The following describes two proteins that form a bound complex.

Contacts between the two chains:
Residue R38 in the second protein is in contact with residue L281 in the first protein (closest heavy-atom distance 3.7 Å).
Residue H60 in the second protein interacts with residue G241 in the first protein (closest heavy-atom distance 3.2 Å).
Residue W55 in the second protein contacts residue V289 in the first protein (closest heavy-atom distance 4.1 Å).
Residue T69 in the second protein interacts with residue K238 in the first protein (closest heavy-atom distance 4.4 Å).
Residue Y59 in the second protein contacts residue Y286 in the first protein (closest heavy-atom distance 3.4 Å).
Residue L45 in the second protein interacts with residue L281 in the first protein (closest heavy-atom distance 3.8 Å).
Residue A218 in the second protein is in contact with residue Q273 in the first protein (closest heavy-atom distance 4.6 Å).
Residue H60 in the second protein contacts residue G243 in the first protein (closest heavy-atom distance 4.1 Å).
Residue K41 in the second protein contacts residue A282 in the first protein (closest heavy-atom distance 3.5 Å).
Residue H60 in the second protein contacts residue V289 in the first protein (closest heavy-atom distance 3.0 Å).
Residue T69 in the second protein contacts residue T272 in the first protein (closest heavy-atom distance 3.8 Å).
Residue K41 in the second protein contacts residue A283 in the first protein (closest heavy-atom distance 4.8 Å).
Residue R73 in the second protein contacts residue S278 in the first protein (closest heavy-atom distance 5.0 Å).
Residue I42 in the second protein contacts residue L281 in the first protein (closest heavy-atom distance 4.1 Å).
Residue W55 in the second protein contacts residue I280 in the first protein (closest heavy-atom distance 3.7 Å).
Residue E219 in the second protein interacts with residue L281 in the first protein (closest heavy-atom distance 4.3 Å).
Residue V67 in the second protein interacts with residue I280 in the first protein (closest heavy-atom distance 3.8 Å).
Residue E219 in the second protein interacts with residue S278 in the first protein (closest heavy-atom distance 4.4 Å).
Residue A63 in the second protein is in contact with residue L242 in the first protein (closest heavy-atom distance 3.9 Å).
Residue W55 in the second protein interacts with residue A283 in the first protein (closest heavy-atom distance 4.0 Å).
Residue Y59 in the second protein is in contact with residue N287 in the first protein (closest heavy-atom distance 3.8 Å).
Residue T69 in the second protein contacts residue P277 in the first protein (closest heavy-atom distance 3.6 Å).
Residue Y59 in the second protein is in contact with residue A288 in the first protein (closest heavy-atom distance 3.5 Å).
Residue Y59 in the second protein is in contact with residue G241 in the first protein (closest heavy-atom distance 4.9 Å).
Residue K41 in the second protein interacts with residue L281 in the first protein (closest heavy-atom distance 3.0 Å).
Residue R38 in the second protein contacts residue S278 in the first protein (closest heavy-atom distance 3.0 Å).
Residue W55 in the second protein contacts residue Y284 in the first protein (closest heavy-atom distance 3.5 Å).
Residue W55 in the second protein contacts residue P285 in the first protein (closest heavy-atom distance 3.6 Å).
Residue V70 in the second protein is in contact with residue L281 in the first protein (closest heavy-atom distance 3.6 Å).
Residue L45 in the second protein is in contact with residue Y284 in the first protein (closest heavy-atom distance 4.3 Å).
Residue A66 in the second protein interacts with residue I280 in the first protein (closest heavy-atom distance 3.1 Å).
Residue W55 in the second protein interacts with residue N287 in the first protein (closest heavy-atom distance 2.8 Å).
Residue R38 in the second protein is in contact with residue A282 in the first protein (closest heavy-atom distance 4.3 Å).
Residue A63 in the second protein contacts residue T240 in the first protein (closest heavy-atom distance 3.0 Å).
Residue T69 in the second protein interacts with residue I276 in the first protein (closest heavy-atom distance 4.4 Å).
Residue R73 in the second protein contacts residue Q273 in the first protein (closest heavy-atom distance 4.0 Å).
Residue H60 in the second protein interacts with residue L242 in the first protein (closest heavy-atom distance 3.2 Å).
Residue I52 in the second protein interacts with residue Y284 in the first protein (closest heavy-atom distance 3.7 Å).
Residue H60 in the second protein interacts with residue A288 in the first protein (closest heavy-atom distance 3.2 Å).
Residue W55 in the second protein is in contact with residue Y286 in the first protein (closest heavy-atom distance 4.8 Å).
Residue D62 in the second protein is in contact with residue G241 in the first protein (closest heavy-atom distance 4.1 Å).
Residue W55 in the second protein interacts with residue L242 in the first protein (closest heavy-atom distance 4.8 Å).
Residue G51 in the second protein interacts with residue Y284 in the first protein (closest heavy-atom distance 3.7 Å).
Residue A66 in the second protein interacts with residue I276 in the first protein (closest heavy-atom distance 4.8 Å).
Residue A63 in the second protein contacts residue K238 in the first protein (closest heavy-atom distance 5.0 Å).
Residue A66 in the second protein interacts with residue L242 in the first protein (closest heavy-atom distance 4.4 Å).
Residue Y59 in the second protein contacts residue P285 in the first protein (closest heavy-atom distance 4.4 Å).
Residue T69 in the second protein is in contact with residue I280 in the first protein (closest heavy-atom distance 4.6 Å).
Residue K41 in the second protein contacts residue P285 in the first protein (closest heavy-atom distance 4.4 Å).
Residue I52 in the second protein is in contact with residue I280 in the first protein (closest heavy-atom distance 4.1 Å).
Residue A63 in the second protein interacts with residue G241 in the first protein (closest heavy-atom distance 3.9 Å).
Residue V70 in the second protein interacts with residue I280 in the first protein (closest heavy-atom distance 4.0 Å).
Residue V70 in the second protein is in contact with residue P277 in the first protein (closest heavy-atom distance 3.6 Å).
Residue R73 in the second protein interacts with residue P277 in the first protein (closest heavy-atom distance 3.4 Å).
Residue W55 in the second protein is in contact with residue A288 in the first protein (closest heavy-atom distance 4.7 Å).
Residue R73 in the second protein is in contact with residue L281 in the first protein (closest heavy-atom distance 3.2 Å).
Residue A66 in the second protein interacts with residue K238 in the first protein (closest heavy-atom distance 3.3 Å).
Residue K41 in the second protein contacts residue Y284 in the first protein (closest heavy-atom distance 2.4 Å).
Residue V70 in the second protein contacts residue I276 in the first protein (closest heavy-atom distance 5.0 Å).

Sequence of the second protein:
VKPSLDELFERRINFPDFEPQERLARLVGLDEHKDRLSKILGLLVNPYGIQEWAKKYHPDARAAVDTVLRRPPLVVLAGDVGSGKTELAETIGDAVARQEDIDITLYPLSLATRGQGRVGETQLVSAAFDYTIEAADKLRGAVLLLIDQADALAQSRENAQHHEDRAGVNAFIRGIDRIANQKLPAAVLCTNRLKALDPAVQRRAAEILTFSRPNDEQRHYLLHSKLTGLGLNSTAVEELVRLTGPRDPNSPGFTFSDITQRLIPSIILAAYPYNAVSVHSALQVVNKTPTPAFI

Sequence of the first protein:
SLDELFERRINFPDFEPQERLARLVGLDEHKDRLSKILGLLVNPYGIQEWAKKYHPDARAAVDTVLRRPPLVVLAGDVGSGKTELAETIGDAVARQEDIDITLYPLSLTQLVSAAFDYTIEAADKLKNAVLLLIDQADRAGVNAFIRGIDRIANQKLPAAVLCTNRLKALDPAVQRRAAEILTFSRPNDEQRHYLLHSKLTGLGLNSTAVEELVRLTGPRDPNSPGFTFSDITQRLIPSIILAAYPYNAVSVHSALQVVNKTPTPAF